Sequence of chain A:
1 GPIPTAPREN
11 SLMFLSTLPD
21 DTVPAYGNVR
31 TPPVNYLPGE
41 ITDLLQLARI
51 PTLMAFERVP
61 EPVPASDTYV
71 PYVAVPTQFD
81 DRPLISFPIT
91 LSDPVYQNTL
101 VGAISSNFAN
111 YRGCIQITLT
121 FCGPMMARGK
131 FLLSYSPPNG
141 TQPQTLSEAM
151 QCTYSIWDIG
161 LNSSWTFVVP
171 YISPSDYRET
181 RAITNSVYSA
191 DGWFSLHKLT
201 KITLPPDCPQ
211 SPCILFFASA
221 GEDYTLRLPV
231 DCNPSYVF

Interface contacts:
Residue E124 in chain B contacts residue T22 in chain A (closest heavy-atom distance 3.4 Å).
Residue S112 in chain B interacts with residue C232 in chain A (closest heavy-atom distance 3.2 Å).
Residue P253 in chain B interacts with residue Y236 in chain A (closest heavy-atom distance 3.4 Å).
Residue Y257 in chain B interacts with residue N98 in chain A (closest heavy-atom distance 2.8 Å).
Residue W184 in chain B interacts with residue T31 in chain A (closest heavy-atom distance 3.4 Å).
Residue E6 in chain B contacts residue S163 in chain A (closest heavy-atom distance 2.6 Å).
Residue V33 in chain B contacts residue T42 in chain A (closest heavy-atom distance 2.9 Å).
Residue A5 in chain B contacts residue T120 in chain A (closest heavy-atom distance 3.4 Å).
Residue A5 in chain B interacts with residue S164 in chain A (closest heavy-atom distance 3.0 Å).
Residue Y111 in chain B interacts with residue Y236 in chain A (closest heavy-atom distance 3.3 Å).
Residue R120 in chain B contacts residue V34 in chain A (closest heavy-atom distance 3.5 Å).
Residue V181 in chain B is in contact with residue A25 in chain A (closest heavy-atom distance 3.2 Å).
Residue G13 in chain B is in contact with residue Q116 in chain A (closest heavy-atom distance 2.7 Å).
Residue H30 in chain B contacts residue L228 in chain A (closest heavy-atom distance 2.8 Å).
Residue R240 in chain B contacts residue L18 in chain A (closest heavy-atom distance 2.5 Å).
Residue Y257 in chain B interacts with residue P94 in chain A (closest heavy-atom distance 3.5 Å).
Residue T2 in chain B contacts residue N162 in chain A (closest heavy-atom distance 3.3 Å).
Residue R255 in chain B contacts residue Q97 in chain A (closest heavy-atom distance 3.1 Å).
Residue A246 in chain B is in contact with residue I41 in chain A (closest heavy-atom distance 2.7 Å).
Residue S1 in chain B contacts residue T166 in chain A (closest heavy-atom distance 2.6 Å).
Residue W247 in chain B interacts with residue L37 in chain A (closest heavy-atom distance 3.5 Å).
Residue C248 in chain B is in contact with residue G39 in chain A (closest heavy-atom distance 2.9 Å).
Residue N4 in chain B interacts with residue N162 in chain A (closest heavy-atom distance 2.8 Å).
Residue R255 in chain B interacts with residue N98 in chain A (closest heavy-atom distance 2.8 Å).
Residue D3 in chain B is in contact with residue S164 in chain A (closest heavy-atom distance 2.8 Å).
Residue R255 in chain B interacts with residue N233 in chain A (closest heavy-atom distance 2.7 Å).
Residue A25 in chain B interacts with residue R112 in chain A (closest heavy-atom distance 2.8 Å).
Residue S40 in chain B is in contact with residue S16 in chain A (closest heavy-atom distance 2.9 Å).
Residue S179 in chain B interacts with residue T22 in chain A (closest heavy-atom distance 3.2 Å).
Residue T31 in chain B interacts with residue L44 in chain A (closest heavy-atom distance 2.8 Å).
Residue N109 in chain B is in contact with residue C232 in chain A (closest heavy-atom distance 3.0 Å).
Residue S256 in chain B interacts with residue Q97 in chain A (closest heavy-atom distance 3.2 Å).
Residue G27 in chain B is in contact with residue Y177 in chain A (closest heavy-atom distance 2.6 Å).
Residue W247 in chain B is in contact with residue G39 in chain A (closest heavy-atom distance 3.4 Å).
Residue E11 in chain B is in contact with residue Q116 in chain A (closest heavy-atom distance 3.2 Å).
Residue P183 in chain B contacts residue Y26 in chain A (closest heavy-atom distance 3.4 Å).
Residue R245 in chain B contacts residue E40 in chain A (closest heavy-atom distance 2.8 Å).
Residue A246 in chain B is in contact with residue E40 in chain A (closest heavy-atom distance 3.3 Å).
Residue F180 in chain B contacts residue V23 in chain A (closest heavy-atom distance 3.2 Å).
Residue W247 in chain B is in contact with residue E40 in chain A (closest heavy-atom distance 3.4 Å).
Residue S28 in chain B contacts residue L226 in chain A (closest heavy-atom distance 2.5 Å).
Residue V181 in chain B contacts residue V23 in chain A (closest heavy-atom distance 2.9 Å).
Residue K242 in chain B interacts with residue D21 in chain A (closest heavy-atom distance 3.5 Å).
Residue S1 in chain B contacts residue W165 in chain A (closest heavy-atom distance 3.4 Å).
Residue S28 in chain B interacts with residue T225 in chain A (closest heavy-atom distance 3.4 Å).
Residue N4 in chain B contacts residue S163 in chain A (closest heavy-atom distance 3.0 Å).
Residue S112 in chain B is in contact with residue N107 in chain A (closest heavy-atom distance 3.5 Å).
Residue A24 in chain B interacts with residue D223 in chain A (closest heavy-atom distance 3.0 Å).
Residue Y257 in chain B contacts residue A55 in chain A (closest heavy-atom distance 3.1 Å).
Residue T31 in chain B contacts residue D43 in chain A (closest heavy-atom distance 2.5 Å).
Residue A12 in chain B is in contact with residue E222 in chain A (closest heavy-atom distance 3.5 Å).
Residue T31 in chain B interacts with residue L45 in chain A (closest heavy-atom distance 3.3 Å).
Residue T15 in chain B is in contact with residue C114 in chain A (closest heavy-atom distance 3.4 Å).
Residue F89 in chain B interacts with residue V237 in chain A (closest heavy-atom distance 3.3 Å).
Residue C115 in chain B is in contact with residue L47 in chain A (closest heavy-atom distance 2.8 Å).
Residue G13 in chain B contacts residue E222 in chain A (closest heavy-atom distance 3.0 Å).
Residue T2 in chain B is in contact with residue W165 in chain A (closest heavy-atom distance 3.4 Å).
Residue F19 in chain B contacts residue Y154 in chain A (closest heavy-atom distance 3.3 Å).
Residue F108 in chain B contacts residue Y236 in chain A (closest heavy-atom distance 2.7 Å).
Residue N14 in chain B is in contact with residue E222 in chain A (closest heavy-atom distance 3.0 Å).

Sequence of chain B:
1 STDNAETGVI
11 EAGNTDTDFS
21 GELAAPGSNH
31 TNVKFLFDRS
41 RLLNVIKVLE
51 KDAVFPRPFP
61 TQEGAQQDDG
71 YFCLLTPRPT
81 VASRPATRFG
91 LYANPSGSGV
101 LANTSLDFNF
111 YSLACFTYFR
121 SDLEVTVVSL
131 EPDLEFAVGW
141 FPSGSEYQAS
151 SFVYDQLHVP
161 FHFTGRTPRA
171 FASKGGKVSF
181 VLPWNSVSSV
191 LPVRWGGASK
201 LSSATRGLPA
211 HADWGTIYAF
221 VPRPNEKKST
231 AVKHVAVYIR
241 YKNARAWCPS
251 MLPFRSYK

The following describes two proteins that form a bound complex.